Sequence of protein 2:
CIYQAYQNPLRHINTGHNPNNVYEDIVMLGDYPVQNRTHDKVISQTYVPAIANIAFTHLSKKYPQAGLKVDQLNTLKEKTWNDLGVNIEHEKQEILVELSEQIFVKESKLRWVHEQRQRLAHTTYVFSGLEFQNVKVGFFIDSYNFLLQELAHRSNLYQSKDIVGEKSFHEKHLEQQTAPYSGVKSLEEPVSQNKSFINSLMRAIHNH

Sequence of protein 1:
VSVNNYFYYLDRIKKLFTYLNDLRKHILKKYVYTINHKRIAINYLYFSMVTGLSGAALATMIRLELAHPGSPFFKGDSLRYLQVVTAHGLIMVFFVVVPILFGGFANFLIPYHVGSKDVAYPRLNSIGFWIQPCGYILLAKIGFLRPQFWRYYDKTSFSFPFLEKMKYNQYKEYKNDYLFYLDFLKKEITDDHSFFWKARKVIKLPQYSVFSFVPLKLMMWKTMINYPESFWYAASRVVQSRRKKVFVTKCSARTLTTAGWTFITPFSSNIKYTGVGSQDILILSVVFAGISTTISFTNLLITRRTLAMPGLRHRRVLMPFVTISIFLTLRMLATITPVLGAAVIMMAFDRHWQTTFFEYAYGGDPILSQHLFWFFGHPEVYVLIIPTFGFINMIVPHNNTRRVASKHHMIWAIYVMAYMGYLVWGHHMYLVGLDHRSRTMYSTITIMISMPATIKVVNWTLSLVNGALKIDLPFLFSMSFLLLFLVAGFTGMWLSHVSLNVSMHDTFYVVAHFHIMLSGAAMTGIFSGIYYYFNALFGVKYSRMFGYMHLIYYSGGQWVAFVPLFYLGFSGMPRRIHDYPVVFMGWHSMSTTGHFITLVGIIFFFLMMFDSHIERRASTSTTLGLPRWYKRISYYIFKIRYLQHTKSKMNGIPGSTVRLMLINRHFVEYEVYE

This data describes a binding interaction between two proteins.

Residue-level contacts at the interface:
Residue T31 in protein 1 is in contact with residue I25 in protein 2 (closest heavy-atom distance 4.3 Å).
Residue N34 in protein 1 interacts with residue C24 in protein 2 (closest heavy-atom distance 4.6 Å).